Sequence of the first protein:
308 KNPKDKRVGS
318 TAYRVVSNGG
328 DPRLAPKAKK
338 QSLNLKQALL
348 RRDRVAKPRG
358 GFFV

Interface contacts:
Residue T108 in the second protein is in contact with residue A335 in the first protein (closest heavy-atom distance 3.8 Å).
Residue F877 in the second protein interacts with residue R351 in the first protein (closest heavy-atom distance 3.4 Å).
Residue F877 in the second protein contacts residue K354 in the first protein (closest heavy-atom distance 3.6 Å).
Residue R120 in the second protein contacts residue R330 in the first protein (closest heavy-atom distance 3.4 Å).
Residue T112 in the second protein interacts with residue P333 in the first protein (closest heavy-atom distance 3.6 Å).
Residue K188 in the second protein interacts with residue L342 in the first protein (closest heavy-atom distance 3.9 Å).
Residue W239 in the second protein interacts with residue L347 in the first protein (closest heavy-atom distance 3.8 Å).
Residue H124 in the second protein is in contact with residue P333 in the first protein (closest heavy-atom distance 3.6 Å).
Residue G232 in the second protein interacts with residue D350 in the first protein (closest heavy-atom distance 3.8 Å).
Residue A878 in the second protein contacts residue R351 in the first protein (closest heavy-atom distance 3.4 Å).
Residue Y876 in the second protein is in contact with residue A353 in the first protein (closest heavy-atom distance 3.6 Å).
Residue D870 in the second protein is in contact with residue R356 in the first protein (closest heavy-atom distance 2.8 Å).
Residue W133 in the second protein is in contact with residue S339 in the first protein (closest heavy-atom distance 2.9 Å).
Residue Y107 in the second protein contacts residue K336 in the first protein (closest heavy-atom distance 3.4 Å).
Residue Q277 in the second protein interacts with residue R351 in the first protein (closest heavy-atom distance 3.9 Å).
Residue W114 in the second protein interacts with residue L331 in the first protein (closest heavy-atom distance 3.8 Å).
Residue W239 in the second protein is in contact with residue L346 in the first protein (closest heavy-atom distance 3.8 Å).
Residue R75 in the second protein contacts residue K334 in the first protein (closest heavy-atom distance 3.7 Å).
Residue Y876 in the second protein is in contact with residue V352 in the first protein (closest heavy-atom distance 3.7 Å).
Residue Y876 in the second protein is in contact with residue R348 in the first protein (closest heavy-atom distance 3.5 Å).
Residue R875 in the second protein is in contact with residue K354 in the first protein (closest heavy-atom distance 3.4 Å).
Residue Y107 in the second protein contacts residue K343 in the first protein (closest heavy-atom distance 3.5 Å).
Residue Y876 in the second protein interacts with residue R351 in the first protein (closest heavy-atom distance 3.6 Å).
Residue W133 in the second protein interacts with residue K343 in the first protein (closest heavy-atom distance 3.6 Å).
Residue M296 in the second protein interacts with residue L347 in the first protein (closest heavy-atom distance 3.7 Å).
Residue E131 in the second protein interacts with residue S339 in the first protein (closest heavy-atom distance 3.2 Å).
Residue R75 in the second protein contacts residue L331 in the first protein (closest heavy-atom distance 3.7 Å).
Residue W133 in the second protein contacts residue L342 in the first protein (closest heavy-atom distance 4.0 Å).
Residue S429 in the second protein is in contact with residue L331 in the first protein (closest heavy-atom distance 3.8 Å).
Residue M296 in the second protein contacts residue R351 in the first protein (closest heavy-atom distance 3.4 Å).
Residue D74 in the second protein is in contact with residue A335 in the first protein (closest heavy-atom distance 3.0 Å).
Residue D74 in the second protein is in contact with residue K334 in the first protein (closest heavy-atom distance 3.4 Å).
Residue K118 in the second protein interacts with residue R330 in the first protein (closest heavy-atom distance 3.5 Å).
Residue R75 in the second protein contacts residue A332 in the first protein (closest heavy-atom distance 2.8 Å).
Residue V159 in the second protein is in contact with residue S339 in the first protein (closest heavy-atom distance 3.8 Å).
Residue E498 in the second protein is in contact with residue R330 in the first protein (closest heavy-atom distance 3.6 Å).
Residue F877 in the second protein contacts residue V352 in the first protein (closest heavy-atom distance 3.0 Å).
Residue A121 in the second protein interacts with residue L331 in the first protein (closest heavy-atom distance 3.4 Å).
Residue S76 in the second protein interacts with residue A335 in the first protein (closest heavy-atom distance 4.0 Å).
Residue E869 in the second protein interacts with residue R356 in the first protein (closest heavy-atom distance 3.2 Å).
Residue T110 in the second protein contacts residue P333 in the first protein (closest heavy-atom distance 3.8 Å).
Residue E874 in the second protein interacts with residue R356 in the first protein (closest heavy-atom distance 3.4 Å).
Residue E881 in the second protein contacts residue R351 in the first protein (closest heavy-atom distance 3.2 Å).
Residue S254 in the second protein is in contact with residue R349 in the first protein (closest heavy-atom distance 2.5 Å).
Residue G72 in the second protein contacts residue L331 in the first protein (closest heavy-atom distance 3.4 Å).
Residue L280 in the second protein interacts with residue L347 in the first protein (closest heavy-atom distance 3.8 Å).
Residue G106 in the second protein contacts residue A335 in the first protein (closest heavy-atom distance 3.3 Å).
Residue R75 in the second protein contacts residue P333 in the first protein (closest heavy-atom distance 3.7 Å).
Residue I237 in the second protein interacts with residue L346 in the first protein (closest heavy-atom distance 3.8 Å).
Residue S233 in the second protein contacts residue R349 in the first protein (closest heavy-atom distance 3.2 Å).
Residue P873 in the second protein is in contact with residue R356 in the first protein (closest heavy-atom distance 3.2 Å).
Residue Y107 in the second protein is in contact with residue L340 in the first protein (closest heavy-atom distance 3.8 Å).
Residue T108 in the second protein is in contact with residue P333 in the first protein (closest heavy-atom distance 4.0 Å).
Residue L872 in the second protein interacts with residue R356 in the first protein (closest heavy-atom distance 2.6 Å).
Residue R875 in the second protein is in contact with residue A353 in the first protein (closest heavy-atom distance 3.5 Å).
Residue E874 in the second protein contacts residue A353 in the first protein (closest heavy-atom distance 3.5 Å).
Residue T108 in the second protein interacts with residue K334 in the first protein (closest heavy-atom distance 3.3 Å).
Residue D278 in the second protein interacts with residue L347 in the first protein (closest heavy-atom distance 3.5 Å).
Residue D278 in the second protein interacts with residue R349 in the first protein (closest heavy-atom distance 3.7 Å).
Residue A121 in the second protein contacts residue R330 in the first protein (closest heavy-atom distance 3.3 Å).

This data describes a binding interaction between two proteins.

Sequence of the second protein:
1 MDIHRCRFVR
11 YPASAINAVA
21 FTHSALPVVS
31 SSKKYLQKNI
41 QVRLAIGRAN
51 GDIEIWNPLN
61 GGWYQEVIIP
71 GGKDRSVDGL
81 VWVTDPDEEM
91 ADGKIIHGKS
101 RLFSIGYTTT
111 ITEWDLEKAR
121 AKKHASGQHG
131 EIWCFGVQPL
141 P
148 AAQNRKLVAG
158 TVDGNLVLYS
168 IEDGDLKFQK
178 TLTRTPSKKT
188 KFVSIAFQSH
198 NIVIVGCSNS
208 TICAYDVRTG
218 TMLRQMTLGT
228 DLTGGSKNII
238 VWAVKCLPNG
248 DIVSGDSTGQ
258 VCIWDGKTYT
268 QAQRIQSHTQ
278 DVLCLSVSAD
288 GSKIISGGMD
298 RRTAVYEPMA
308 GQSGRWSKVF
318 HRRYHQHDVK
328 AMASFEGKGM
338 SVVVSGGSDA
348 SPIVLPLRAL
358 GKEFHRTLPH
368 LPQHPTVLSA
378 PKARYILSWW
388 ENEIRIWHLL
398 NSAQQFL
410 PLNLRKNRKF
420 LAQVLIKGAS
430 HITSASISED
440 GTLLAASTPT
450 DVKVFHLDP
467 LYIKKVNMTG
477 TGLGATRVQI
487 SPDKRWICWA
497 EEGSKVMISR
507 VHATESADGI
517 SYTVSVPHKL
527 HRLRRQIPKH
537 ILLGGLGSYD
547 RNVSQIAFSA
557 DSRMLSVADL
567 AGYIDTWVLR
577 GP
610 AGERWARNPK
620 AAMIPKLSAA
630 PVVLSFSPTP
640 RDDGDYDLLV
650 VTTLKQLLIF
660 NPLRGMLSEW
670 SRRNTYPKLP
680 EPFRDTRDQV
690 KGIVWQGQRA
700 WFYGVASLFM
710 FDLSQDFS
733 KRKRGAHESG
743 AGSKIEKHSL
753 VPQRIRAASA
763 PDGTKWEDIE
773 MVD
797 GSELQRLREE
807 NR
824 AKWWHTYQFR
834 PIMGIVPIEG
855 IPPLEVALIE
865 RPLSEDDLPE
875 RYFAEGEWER